Interface contacts:
Residue S86 in the first protein interacts with residue T77 in the second protein (closest heavy-atom distance 3.0 Å).
Residue I106 in the first protein is in contact with residue N70 in the second protein (closest heavy-atom distance 4.0 Å).
Residue N148 in the first protein is in contact with residue T77 in the second protein (closest heavy-atom distance 3.2 Å).
Residue R30 in the first protein contacts residue D135 in the second protein (closest heavy-atom distance 4.1 Å).
Residue T149 in the first protein interacts with residue E78 in the second protein (closest heavy-atom distance 3.5 Å).
Residue R79 in the first protein contacts residue Q51 in the second protein (closest heavy-atom distance 3.5 Å).
Residue N148 in the first protein contacts residue E78 in the second protein (closest heavy-atom distance 3.4 Å).
Residue Q68 in the first protein contacts residue Y79 in the second protein (closest heavy-atom distance 2.9 Å).
Residue R174 in the first protein is in contact with residue G132 in the second protein (closest heavy-atom distance 4.0 Å).
Residue N33 in the first protein is in contact with residue G130 in the second protein (closest heavy-atom distance 3.4 Å).
Residue H88 in the first protein contacts residue D71 in the second protein (closest heavy-atom distance 3.3 Å).
Residue Y163 in the first protein contacts residue N96 in the second protein (closest heavy-atom distance 3.1 Å).
Residue G146 in the first protein is in contact with residue G75 in the second protein (closest heavy-atom distance 3.1 Å).
Residue T74 in the first protein interacts with residue D49 in the second protein (closest heavy-atom distance 3.8 Å).
Residue I167 in the first protein interacts with residue N96 in the second protein (closest heavy-atom distance 3.5 Å).
Residue T74 in the first protein contacts residue Q51 in the second protein (closest heavy-atom distance 3.1 Å).
Residue R79 in the first protein is in contact with residue D49 in the second protein (closest heavy-atom distance 3.0 Å).
Residue Q71 in the first protein contacts residue Y79 in the second protein (closest heavy-atom distance 3.4 Å).
Residue Y163 in the first protein is in contact with residue L82 in the second protein (closest heavy-atom distance 3.7 Å).
Residue T74 in the first protein contacts residue L50 in the second protein (closest heavy-atom distance 3.3 Å).
Residue Y72 in the first protein contacts residue N96 in the second protein (closest heavy-atom distance 3.5 Å).
Residue Y147 in the first protein is in contact with residue G75 in the second protein (closest heavy-atom distance 3.1 Å).
Residue Q71 in the first protein interacts with residue L82 in the second protein (closest heavy-atom distance 3.8 Å).
Residue R76 in the first protein interacts with residue D49 in the second protein (closest heavy-atom distance 3.6 Å).
Residue H88 in the first protein is in contact with residue T77 in the second protein (closest heavy-atom distance 3.6 Å).
Residue N33 in the first protein contacts residue E129 in the second protein (closest heavy-atom distance 3.4 Å).
Residue G146 in the first protein interacts with residue A74 in the second protein (closest heavy-atom distance 3.2 Å).
Residue S86 in the first protein is in contact with residue Y79 in the second protein (closest heavy-atom distance 2.9 Å).
Residue I106 in the first protein interacts with residue P72 in the second protein (closest heavy-atom distance 3.6 Å).
Residue Y163 in the first protein contacts residue E94 in the second protein (closest heavy-atom distance 2.5 Å).
Residue G150 in the first protein contacts residue E78 in the second protein (closest heavy-atom distance 2.8 Å).
Residue G156 in the first protein contacts residue Y37 in the second protein (closest heavy-atom distance 3.4 Å).
Residue S86 in the first protein contacts residue A76 in the second protein (closest heavy-atom distance 3.1 Å).
Residue N34 in the first protein contacts residue G130 in the second protein (closest heavy-atom distance 3.4 Å).
Residue N148 in the first protein interacts with residue A76 in the second protein (closest heavy-atom distance 3.2 Å).
Residue T149 in the first protein interacts with residue K73 in the second protein (closest heavy-atom distance 3.3 Å).
Residue G156 in the first protein interacts with residue Q35 in the second protein (closest heavy-atom distance 4.0 Å).
Residue Q71 in the first protein contacts residue S66 in the second protein (closest heavy-atom distance 3.8 Å).
Residue G75 in the first protein is in contact with residue L50 in the second protein (closest heavy-atom distance 3.5 Å).
Residue S36 in the first protein is in contact with residue P58 in the second protein (closest heavy-atom distance 3.7 Å).
Residue R30 in the first protein is in contact with residue G132 in the second protein (closest heavy-atom distance 3.3 Å).
Residue Q71 in the first protein interacts with residue L50 in the second protein (closest heavy-atom distance 4.0 Å).
Residue N34 in the first protein is in contact with residue L131 in the second protein (closest heavy-atom distance 3.4 Å).
Residue H88 in the first protein contacts residue N70 in the second protein (closest heavy-atom distance 2.9 Å).
Residue F85 in the first protein interacts with residue A76 in the second protein (closest heavy-atom distance 3.6 Å).
Residue Y163 in the first protein interacts with residue G81 in the second protein (closest heavy-atom distance 3.6 Å).
Residue E69 in the first protein interacts with residue Y79 in the second protein (closest heavy-atom distance 3.2 Å).
Residue G146 in the first protein is in contact with residue K73 in the second protein (closest heavy-atom distance 3.9 Å).
Residue S36 in the first protein interacts with residue H59 in the second protein (closest heavy-atom distance 3.9 Å).
Residue Y147 in the first protein interacts with residue A74 in the second protein (closest heavy-atom distance 3.5 Å).
Residue Y147 in the first protein contacts residue A76 in the second protein (closest heavy-atom distance 3.2 Å).
Residue T149 in the first protein is in contact with residue D71 in the second protein (closest heavy-atom distance 3.4 Å).
Residue H88 in the first protein is in contact with residue G75 in the second protein (closest heavy-atom distance 2.9 Å).
Residue I106 in the first protein contacts residue D71 in the second protein (closest heavy-atom distance 3.8 Å).
Residue N148 in the first protein is in contact with residue A74 in the second protein (closest heavy-atom distance 4.0 Å).
Residue N34 in the first protein is in contact with residue H59 in the second protein (closest heavy-atom distance 2.8 Å).
Residue H88 in the first protein interacts with residue A76 in the second protein (closest heavy-atom distance 3.4 Å).
Residue E69 in the first protein interacts with residue T77 in the second protein (closest heavy-atom distance 2.6 Å).
Residue H88 in the first protein is in contact with residue A74 in the second protein (closest heavy-atom distance 3.4 Å).
Residue T74 in the first protein contacts residue P58 in the second protein (closest heavy-atom distance 3.6 Å).

Sequence of the second protein:
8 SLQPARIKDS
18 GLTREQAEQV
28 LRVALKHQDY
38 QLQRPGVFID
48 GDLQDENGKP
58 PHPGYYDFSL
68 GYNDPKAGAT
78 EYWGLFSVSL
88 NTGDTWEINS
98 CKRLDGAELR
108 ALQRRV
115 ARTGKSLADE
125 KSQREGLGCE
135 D

Sequence of the first protein:
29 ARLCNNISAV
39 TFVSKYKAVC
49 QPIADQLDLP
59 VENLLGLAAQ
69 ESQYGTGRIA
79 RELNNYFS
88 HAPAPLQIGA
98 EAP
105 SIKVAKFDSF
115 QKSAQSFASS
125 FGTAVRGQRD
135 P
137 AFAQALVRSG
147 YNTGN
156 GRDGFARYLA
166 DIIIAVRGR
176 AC

The following describes two proteins that form a bound complex.